The following describes two proteins that form a bound complex.

Residue-level contacts at the interface:
Residue A79 in the second protein is in contact with residue A76 in the first protein (closest heavy-atom distance 3.5 Å).
Residue E49 in the second protein interacts with residue L48 in the first protein (closest heavy-atom distance 3.5 Å).
Residue G92 in the second protein is in contact with residue V102 in the first protein (closest heavy-atom distance 2.7 Å).
Residue P50 in the second protein contacts residue S47 in the first protein (closest heavy-atom distance 3.4 Å).
Residue Y126 in the second protein interacts with residue E103 in the first protein (closest heavy-atom distance 2.2 Å).
Residue E49 in the second protein is in contact with residue E49 in the first protein (closest heavy-atom distance 2.9 Å).
Residue V102 in the second protein contacts residue G92 in the first protein (closest heavy-atom distance 2.7 Å).
Residue K120 in the second protein is in contact with residue K120 in the first protein (closest heavy-atom distance 3.4 Å).
Residue E49 in the second protein interacts with residue V51 in the first protein (closest heavy-atom distance 3.4 Å).
Residue K28 in the second protein contacts residue T44 in the first protein (closest heavy-atom distance 2.7 Å).
Residue P73 in the second protein interacts with residue T81 in the first protein (closest heavy-atom distance 3.5 Å).
Residue V51 in the second protein is in contact with residue S47 in the first protein (closest heavy-atom distance 2.9 Å).
Residue F75 in the second protein is in contact with residue T81 in the first protein (closest heavy-atom distance 3.1 Å).
Residue V51 in the second protein contacts residue E49 in the first protein (closest heavy-atom distance 3.4 Å).
Residue S74 in the second protein is in contact with residue T81 in the first protein (closest heavy-atom distance 2.9 Å).
Residue T44 in the second protein interacts with residue K28 in the first protein (closest heavy-atom distance 2.7 Å).
Residue L48 in the second protein is in contact with residue E49 in the first protein (closest heavy-atom distance 3.5 Å).
Residue K124 in the second protein interacts with residue E103 in the first protein (closest heavy-atom distance 3.3 Å).
Residue S74 in the second protein is in contact with residue K83 in the first protein (closest heavy-atom distance 3.3 Å).
Residue I77 in the second protein interacts with residue K78 in the first protein (closest heavy-atom distance 3.4 Å).
Residue F75 in the second protein interacts with residue K83 in the first protein (closest heavy-atom distance 3.4 Å).
Residue K124 in the second protein interacts with residue E104 in the first protein (closest heavy-atom distance 2.7 Å).
Residue D93 in the second protein is in contact with residue V102 in the first protein (closest heavy-atom distance 3.0 Å).
Residue A76 in the second protein interacts with residue A79 in the first protein (closest heavy-atom distance 3.5 Å).
Residue W94 in the second protein contacts residue V100 in the first protein (closest heavy-atom distance 3.3 Å).
Residue K36 in the second protein is in contact with residue E43 in the first protein (closest heavy-atom distance 3.0 Å).
Residue E43 in the second protein interacts with residue K36 in the first protein (closest heavy-atom distance 3.0 Å).
Residue A79 in the second protein interacts with residue I77 in the first protein (closest heavy-atom distance 2.8 Å).
Residue D96 in the second protein interacts with residue N99 in the first protein (closest heavy-atom distance 2.8 Å).
Residue F101 in the second protein interacts with residue G92 in the first protein (closest heavy-atom distance 3.3 Å).
Residue V100 in the second protein contacts residue W94 in the first protein (closest heavy-atom distance 3.3 Å).
Residue N99 in the second protein contacts residue D96 in the first protein (closest heavy-atom distance 2.8 Å).
Residue E103 in the second protein contacts residue K124 in the first protein (closest heavy-atom distance 3.3 Å).
Residue I40 in the second protein interacts with residue I40 in the first protein (closest heavy-atom distance 3.2 Å).
Residue K78 in the second protein interacts with residue I77 in the first protein (closest heavy-atom distance 3.4 Å).
Residue V100 in the second protein is in contact with residue T95 in the first protein (closest heavy-atom distance 3.0 Å).
Residue I77 in the second protein contacts residue I77 in the first protein (closest heavy-atom distance 3.4 Å).
Residue S47 in the second protein interacts with residue P50 in the first protein (closest heavy-atom distance 3.4 Å).
Residue F101 in the second protein interacts with residue W94 in the first protein (closest heavy-atom distance 3.5 Å).
Residue T81 in the second protein contacts residue F75 in the first protein (closest heavy-atom distance 3.1 Å).
Residue K83 in the second protein interacts with residue F75 in the first protein (closest heavy-atom distance 3.4 Å).
Residue L91 in the second protein interacts with residue E103 in the first protein (closest heavy-atom distance 3.2 Å).
Residue F75 in the second protein interacts with residue L80 in the first protein (closest heavy-atom distance 3.4 Å).
Residue P90 in the second protein interacts with residue V102 in the first protein (closest heavy-atom distance 3.0 Å).
Residue W94 in the second protein is in contact with residue F101 in the first protein (closest heavy-atom distance 3.5 Å).
Residue V102 in the second protein is in contact with residue D93 in the first protein (closest heavy-atom distance 3.0 Å).
Residue V102 in the second protein is in contact with residue P90 in the first protein (closest heavy-atom distance 3.0 Å).
Residue E103 in the second protein contacts residue Y126 in the first protein (closest heavy-atom distance 2.2 Å).
Residue T95 in the second protein contacts residue V100 in the first protein (closest heavy-atom distance 3.0 Å).
Residue I77 in the second protein contacts residue A79 in the first protein (closest heavy-atom distance 2.8 Å).
Residue E104 in the second protein is in contact with residue K124 in the first protein (closest heavy-atom distance 2.7 Å).
Residue E103 in the second protein contacts residue L91 in the first protein (closest heavy-atom distance 3.2 Å).
Residue S47 in the second protein interacts with residue V51 in the first protein (closest heavy-atom distance 2.9 Å).
Residue T95 in the second protein interacts with residue N99 in the first protein (closest heavy-atom distance 3.3 Å).
Residue K83 in the second protein interacts with residue S74 in the first protein (closest heavy-atom distance 3.3 Å).
Residue G92 in the second protein interacts with residue F101 in the first protein (closest heavy-atom distance 3.3 Å).
Residue N99 in the second protein interacts with residue T95 in the first protein (closest heavy-atom distance 3.3 Å).
Residue L80 in the second protein interacts with residue F75 in the first protein (closest heavy-atom distance 3.4 Å).
Residue T81 in the second protein interacts with residue S74 in the first protein (closest heavy-atom distance 2.9 Å).
Residue L97 in the second protein contacts residue L97 in the first protein (closest heavy-atom distance 2.9 Å).

Sequence of the second protein:
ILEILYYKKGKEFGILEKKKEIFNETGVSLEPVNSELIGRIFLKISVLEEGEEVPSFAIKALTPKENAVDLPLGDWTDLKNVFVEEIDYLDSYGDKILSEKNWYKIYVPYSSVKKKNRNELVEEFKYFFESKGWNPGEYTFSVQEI

Sequence of the first protein:
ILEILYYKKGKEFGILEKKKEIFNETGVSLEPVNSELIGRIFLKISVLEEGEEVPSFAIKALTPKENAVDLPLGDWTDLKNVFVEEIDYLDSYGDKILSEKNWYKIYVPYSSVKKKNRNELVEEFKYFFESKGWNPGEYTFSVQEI